Contacts between the two chains:
Residue V15 in chain A contacts residue V70 in chain B (closest heavy-atom distance 4.3 Å).
Residue V14 in chain A is in contact with residue H65 in chain B (closest heavy-atom distance 3.9 Å).
Residue V15 in chain A contacts residue V74 in chain B (closest heavy-atom distance 4.4 Å).
Residue L18 in chain A interacts with residue I62 in chain B (closest heavy-atom distance 4.2 Å).
Residue A29 in chain A contacts residue V85 in chain B (closest heavy-atom distance 4.2 Å).
Residue V26 in chain A interacts with residue S81 in chain B (closest heavy-atom distance 3.7 Å).
Residue V14 in chain A is in contact with residue V74 in chain B (closest heavy-atom distance 4.8 Å).
Residue N182 in chain A is in contact with residue S170 in chain B (closest heavy-atom distance 4.8 Å).
Residue C22 in chain A interacts with residue I78 in chain B (closest heavy-atom distance 4.7 Å).
Residue Q37 in chain A contacts residue Q88 in chain B (closest heavy-atom distance 3.3 Å).
Residue A41 in chain A interacts with residue Y95 in chain B (closest heavy-atom distance 3.5 Å).
Residue A30 in chain A contacts residue Q88 in chain B (closest heavy-atom distance 4.0 Å).
Residue L33 in chain A interacts with residue I89 in chain B (closest heavy-atom distance 4.3 Å).
Residue K36 in chain A interacts with residue Y93 in chain B (closest heavy-atom distance 4.0 Å).
Residue L18 in chain A contacts residue I78 in chain B (closest heavy-atom distance 3.9 Å).
Residue L33 in chain A is in contact with residue Q88 in chain B (closest heavy-atom distance 3.3 Å).
Residue V26 in chain A contacts residue I84 in chain B (closest heavy-atom distance 3.5 Å).
Residue N40 in chain A interacts with residue A92 in chain B (closest heavy-atom distance 2.5 Å).
Residue L18 in chain A interacts with residue A77 in chain B (closest heavy-atom distance 4.9 Å).
Residue L33 in chain A contacts residue A92 in chain B (closest heavy-atom distance 4.1 Å).
Residue V14 in chain A is in contact with residue P67 in chain B (closest heavy-atom distance 4.5 Å).
Residue P174 in chain A contacts residue L182 in chain B (closest heavy-atom distance 4.2 Å).
Residue C22 in chain A is in contact with residue S81 in chain B (closest heavy-atom distance 3.3 Å).
Residue N40 in chain A contacts residue K91 in chain B (closest heavy-atom distance 3.8 Å).
Residue V14 in chain A contacts residue I66 in chain B (closest heavy-atom distance 5.0 Å).
Residue Q37 in chain A contacts residue A92 in chain B (closest heavy-atom distance 4.0 Å).
Residue N40 in chain A interacts with residue Y95 in chain B (closest heavy-atom distance 3.5 Å).
Residue T11 in chain A interacts with residue P67 in chain B (closest heavy-atom distance 3.6 Å).
Residue L18 in chain A contacts residue V74 in chain B (closest heavy-atom distance 3.5 Å).
Residue V26 in chain A contacts residue V85 in chain B (closest heavy-atom distance 4.1 Å).
Residue A29 in chain A interacts with residue Q88 in chain B (closest heavy-atom distance 4.4 Å).
Residue C22 in chain A is in contact with residue A77 in chain B (closest heavy-atom distance 4.8 Å).
Residue D44 in chain A is in contact with residue D96 in chain B (closest heavy-atom distance 3.7 Å).
Residue D44 in chain A is in contact with residue Y95 in chain B (closest heavy-atom distance 3.3 Å).
Residue K10 in chain A contacts residue H65 in chain B (closest heavy-atom distance 4.1 Å).
Residue L33 in chain A interacts with residue Y93 in chain B (closest heavy-atom distance 4.6 Å).
Residue Q37 in chain A interacts with residue K91 in chain B (closest heavy-atom distance 3.9 Å).
Residue K10 in chain A is in contact with residue N64 in chain B (closest heavy-atom distance 4.8 Å).
Residue D44 in chain A contacts residue K99 in chain B (closest heavy-atom distance 4.4 Å).
Residue N40 in chain A is in contact with residue Y93 in chain B (closest heavy-atom distance 4.0 Å).
Residue E179 in chain A interacts with residue S170 in chain B (closest heavy-atom distance 4.7 Å).
Residue I25 in chain A is in contact with residue V85 in chain B (closest heavy-atom distance 4.2 Å).
Residue K36 in chain A contacts residue A92 in chain B (closest heavy-atom distance 3.6 Å).

The following describes two proteins that form a bound complex.

Sequence of chain B:
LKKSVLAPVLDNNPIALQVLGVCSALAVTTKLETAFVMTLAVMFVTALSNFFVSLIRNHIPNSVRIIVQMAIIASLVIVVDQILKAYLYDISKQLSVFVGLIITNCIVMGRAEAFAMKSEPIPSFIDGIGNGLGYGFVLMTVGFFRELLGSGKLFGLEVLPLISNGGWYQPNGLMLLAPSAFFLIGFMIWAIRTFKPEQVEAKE

Sequence of chain A:
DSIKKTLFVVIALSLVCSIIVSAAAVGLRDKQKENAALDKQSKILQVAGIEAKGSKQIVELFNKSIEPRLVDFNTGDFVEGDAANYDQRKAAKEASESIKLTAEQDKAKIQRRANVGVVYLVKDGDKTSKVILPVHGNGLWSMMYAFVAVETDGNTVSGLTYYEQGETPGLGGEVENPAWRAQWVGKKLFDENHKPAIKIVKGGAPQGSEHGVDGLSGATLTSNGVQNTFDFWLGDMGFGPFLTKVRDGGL